The following describes two proteins that form a bound complex.

Sequence of protein 1:
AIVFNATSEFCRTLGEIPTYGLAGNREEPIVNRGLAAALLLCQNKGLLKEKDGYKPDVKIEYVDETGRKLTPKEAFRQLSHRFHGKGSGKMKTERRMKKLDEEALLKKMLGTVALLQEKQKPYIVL

Sequence of protein 2:
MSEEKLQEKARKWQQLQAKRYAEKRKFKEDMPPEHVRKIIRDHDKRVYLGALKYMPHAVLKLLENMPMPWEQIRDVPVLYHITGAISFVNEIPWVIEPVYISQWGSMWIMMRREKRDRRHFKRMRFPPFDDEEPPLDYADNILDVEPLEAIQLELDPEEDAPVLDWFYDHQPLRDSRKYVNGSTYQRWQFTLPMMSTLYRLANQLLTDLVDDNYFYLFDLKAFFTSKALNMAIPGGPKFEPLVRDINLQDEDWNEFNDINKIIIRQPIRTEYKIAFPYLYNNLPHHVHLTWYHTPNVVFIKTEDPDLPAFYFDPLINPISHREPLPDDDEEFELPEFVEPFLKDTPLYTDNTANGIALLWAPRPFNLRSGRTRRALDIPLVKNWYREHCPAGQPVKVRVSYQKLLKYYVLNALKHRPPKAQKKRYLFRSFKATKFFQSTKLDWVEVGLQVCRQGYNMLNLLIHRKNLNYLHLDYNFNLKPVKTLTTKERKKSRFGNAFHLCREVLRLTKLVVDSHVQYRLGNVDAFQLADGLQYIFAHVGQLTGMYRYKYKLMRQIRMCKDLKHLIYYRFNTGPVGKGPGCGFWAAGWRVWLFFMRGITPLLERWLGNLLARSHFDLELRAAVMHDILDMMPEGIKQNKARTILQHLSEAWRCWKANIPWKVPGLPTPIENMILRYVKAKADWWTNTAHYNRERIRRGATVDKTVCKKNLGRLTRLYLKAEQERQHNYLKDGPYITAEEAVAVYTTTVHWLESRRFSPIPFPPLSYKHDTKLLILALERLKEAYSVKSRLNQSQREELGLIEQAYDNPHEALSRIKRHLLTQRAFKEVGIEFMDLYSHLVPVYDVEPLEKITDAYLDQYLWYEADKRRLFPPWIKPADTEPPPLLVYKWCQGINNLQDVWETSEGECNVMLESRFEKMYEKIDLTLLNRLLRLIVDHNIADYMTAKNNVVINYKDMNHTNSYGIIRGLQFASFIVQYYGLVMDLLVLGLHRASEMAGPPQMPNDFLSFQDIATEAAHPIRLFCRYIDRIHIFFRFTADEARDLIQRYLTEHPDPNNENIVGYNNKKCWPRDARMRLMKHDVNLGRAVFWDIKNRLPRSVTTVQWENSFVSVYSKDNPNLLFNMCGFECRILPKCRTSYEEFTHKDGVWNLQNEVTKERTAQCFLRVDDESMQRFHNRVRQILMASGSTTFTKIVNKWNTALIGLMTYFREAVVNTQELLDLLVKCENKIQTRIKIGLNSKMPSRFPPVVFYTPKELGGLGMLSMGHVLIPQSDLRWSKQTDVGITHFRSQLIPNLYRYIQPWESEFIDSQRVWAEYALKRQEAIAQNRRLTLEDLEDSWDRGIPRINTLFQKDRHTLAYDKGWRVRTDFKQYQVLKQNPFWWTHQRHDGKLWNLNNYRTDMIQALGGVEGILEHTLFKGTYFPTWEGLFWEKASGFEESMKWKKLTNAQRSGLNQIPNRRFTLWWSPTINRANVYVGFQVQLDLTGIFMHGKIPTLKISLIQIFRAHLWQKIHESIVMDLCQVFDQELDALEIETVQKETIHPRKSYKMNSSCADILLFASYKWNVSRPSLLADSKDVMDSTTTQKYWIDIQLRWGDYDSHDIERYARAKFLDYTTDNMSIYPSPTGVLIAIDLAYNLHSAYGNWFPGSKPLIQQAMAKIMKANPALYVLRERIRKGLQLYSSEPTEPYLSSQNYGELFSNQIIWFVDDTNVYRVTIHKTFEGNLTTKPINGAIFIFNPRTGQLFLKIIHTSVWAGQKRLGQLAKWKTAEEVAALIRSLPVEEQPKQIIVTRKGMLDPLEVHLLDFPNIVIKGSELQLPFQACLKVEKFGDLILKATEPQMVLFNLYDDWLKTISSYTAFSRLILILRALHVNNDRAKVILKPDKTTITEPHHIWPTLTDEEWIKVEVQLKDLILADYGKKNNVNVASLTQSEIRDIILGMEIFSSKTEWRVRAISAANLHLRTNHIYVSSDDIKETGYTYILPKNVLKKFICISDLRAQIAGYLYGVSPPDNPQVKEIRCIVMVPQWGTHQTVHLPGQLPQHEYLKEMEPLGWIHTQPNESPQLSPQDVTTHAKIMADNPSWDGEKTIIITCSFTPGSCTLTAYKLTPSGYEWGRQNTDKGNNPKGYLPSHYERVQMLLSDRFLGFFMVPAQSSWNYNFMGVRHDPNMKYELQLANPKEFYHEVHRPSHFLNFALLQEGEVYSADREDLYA

Residue-level contacts at the interface:
Residue K1560 in protein 2 is in contact with residue H734 in protein 1 (closest heavy-atom distance 3.2 Å).
Residue E1746 in protein 2 is in contact with residue N647 in protein 1 (closest heavy-atom distance 3.5 Å).
Residue G1745 in protein 2 is in contact with residue K648 in protein 1 (closest heavy-atom distance 3.4 Å).
Residue N1713 in protein 2 is in contact with residue Y712 in protein 1 (closest heavy-atom distance 3.4 Å).
Residue L1701 in protein 2 interacts with residue P706 in protein 1 (closest heavy-atom distance 3.7 Å).
Residue S1564 in protein 2 contacts residue L729 in protein 1 (closest heavy-atom distance 3.6 Å).
Residue A1579 in protein 2 contacts residue D702 in protein 1 (closest heavy-atom distance 3.7 Å).
Residue P1714 in protein 2 interacts with residue F726 in protein 1 (closest heavy-atom distance 3.6 Å).
Residue V1891 in protein 2 is in contact with residue I784 in protein 1 (closest heavy-atom distance 3.7 Å).
Residue P1714 in protein 2 contacts residue Y712 in protein 1 (closest heavy-atom distance 3.3 Å).
Residue F1893 in protein 2 is in contact with residue P782 in protein 1 (closest heavy-atom distance 3.2 Å).
Residue L1701 in protein 2 contacts residue V708 in protein 1 (closest heavy-atom distance 3.7 Å).
Residue E1746 in protein 2 interacts with residue K648 in protein 1 (closest heavy-atom distance 3.6 Å).
Residue G1745 in protein 2 interacts with residue N647 in protein 1 (closest heavy-atom distance 3.1 Å).
Residue V1718 in protein 2 is in contact with residue F726 in protein 1 (closest heavy-atom distance 3.6 Å).
Residue V1572 in protein 2 interacts with residue V708 in protein 1 (closest heavy-atom distance 3.7 Å).
Residue Y1717 in protein 2 interacts with residue P722 in protein 1 (closest heavy-atom distance 3.6 Å).
Residue P1940 in protein 2 is in contact with residue P782 in protein 1 (closest heavy-atom distance 3.4 Å).
Residue L1580 in protein 2 contacts residue Y704 in protein 1 (closest heavy-atom distance 3.3 Å).
Residue S1749 in protein 2 contacts residue K648 in protein 1 (closest heavy-atom distance 3.7 Å).
Residue K1560 in protein 2 interacts with residue S730 in protein 1 (closest heavy-atom distance 3.6 Å).
Residue A1712 in protein 2 contacts residue Y712 in protein 1 (closest heavy-atom distance 3.1 Å).
Residue Q1571 in protein 2 contacts residue E711 in protein 1 (closest heavy-atom distance 3.0 Å).
Residue K1835 in protein 2 is in contact with residue L756 in protein 1 (closest heavy-atom distance 3.4 Å).
Residue W1694 in protein 2 contacts residue K699 in protein 1 (closest heavy-atom distance 3.4 Å).
Residue M1890 in protein 2 contacts residue I784 in protein 1 (closest heavy-atom distance 3.4 Å).
Residue P1696 in protein 2 contacts residue D702 in protein 1 (closest heavy-atom distance 3.7 Å).
Residue E1832 in protein 2 contacts residue L766 in protein 1 (closest heavy-atom distance 3.4 Å).
Residue Q1575 in protein 2 contacts residue D707 in protein 1 (closest heavy-atom distance 3.8 Å).
Residue Q1559 in protein 2 interacts with residue F733 in protein 1 (closest heavy-atom distance 3.6 Å).
Residue S1616 in protein 2 is in contact with residue K699 in protein 1 (closest heavy-atom distance 3.2 Å).
Residue E1576 in protein 2 contacts residue Y704 in protein 1 (closest heavy-atom distance 3.3 Å).
Residue I1709 in protein 2 contacts residue I710 in protein 1 (closest heavy-atom distance 3.7 Å).
Residue K1699 in protein 2 is in contact with residue K699 in protein 1 (closest heavy-atom distance 3.4 Å).
Residue L1892 in protein 2 interacts with residue Y783 in protein 1 (closest heavy-atom distance 3.5 Å).
Residue K1560 in protein 2 is in contact with residue F733 in protein 1 (closest heavy-atom distance 3.3 Å).
Residue K1560 in protein 2 is in contact with residue L729 in protein 1 (closest heavy-atom distance 3.5 Å).
Residue L1892 in protein 2 contacts residue P782 in protein 1 (closest heavy-atom distance 3.3 Å).
Residue P1700 in protein 2 interacts with residue K701 in protein 1 (closest heavy-atom distance 3.7 Å).
Residue P1714 in protein 2 contacts residue A725 in protein 1 (closest heavy-atom distance 3.7 Å).
Residue K1699 in protein 2 is in contact with residue K701 in protein 1 (closest heavy-atom distance 3.6 Å).
Residue Y1906 in protein 2 interacts with residue E630 in protein 1 (closest heavy-atom distance 3.2 Å).
Residue V1830 in protein 2 interacts with residue E752 in protein 1 (closest heavy-atom distance 3.7 Å).
Residue P1714 in protein 2 is in contact with residue P722 in protein 1 (closest heavy-atom distance 3.3 Å).
Residue D1568 in protein 2 interacts with residue Y712 in protein 1 (closest heavy-atom distance 2.4 Å).
Residue H1941 in protein 2 interacts with residue E774 in protein 1 (closest heavy-atom distance 3.3 Å).
Residue H1556 in protein 2 is in contact with residue F733 in protein 1 (closest heavy-atom distance 3.6 Å).
Residue M1890 in protein 2 is in contact with residue L786 in protein 1 (closest heavy-atom distance 3.5 Å).
Residue K1708 in protein 2 contacts residue I710 in protein 1 (closest heavy-atom distance 3.8 Å).
Residue V1891 in protein 2 interacts with residue Y783 in protein 1 (closest heavy-atom distance 3.7 Å).
Residue D1626 in protein 2 interacts with residue K699 in protein 1 (closest heavy-atom distance 3.4 Å).
Residue V1830 in protein 2 is in contact with residue L756 in protein 1 (closest heavy-atom distance 3.3 Å).
Residue A1705 in protein 2 contacts residue I710 in protein 1 (closest heavy-atom distance 3.7 Å).
Residue A1715 in protein 2 interacts with residue F726 in protein 1 (closest heavy-atom distance 3.6 Å).
Residue A1555 in protein 2 interacts with residue H734 in protein 1 (closest heavy-atom distance 3.8 Å).
Residue L1557 in protein 2 interacts with residue F726 in protein 1 (closest heavy-atom distance 3.6 Å).
Residue L1892 in protein 2 interacts with residue I784 in protein 1 (closest heavy-atom distance 3.1 Å).
Residue G1697 in protein 2 is in contact with residue Y704 in protein 1 (closest heavy-atom distance 3.0 Å).
Residue K1560 in protein 2 contacts residue F726 in protein 1 (closest heavy-atom distance 3.6 Å).
Residue Q1889 in protein 2 is in contact with residue V785 in protein 1 (closest heavy-atom distance 3.4 Å).